Sequence of protein 1:
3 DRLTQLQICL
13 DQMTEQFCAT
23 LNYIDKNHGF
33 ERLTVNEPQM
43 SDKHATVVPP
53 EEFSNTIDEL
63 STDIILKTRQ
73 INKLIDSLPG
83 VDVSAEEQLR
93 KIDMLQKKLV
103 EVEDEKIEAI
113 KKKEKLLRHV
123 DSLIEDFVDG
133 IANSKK

These two protein chains interact to form a complex.

Contacts between the two chains:
Residue L35 in protein 1 is in contact with residue Q32 in protein 2 (closest heavy-atom distance 3.8 Å).
Residue N38 in protein 1 interacts with residue L52 in protein 2 (closest heavy-atom distance 3.3 Å).
Residue L35 in protein 1 contacts residue L31 in protein 2 (closest heavy-atom distance 3.4 Å).
Residue E39 in protein 1 is in contact with residue D33 in protein 2 (closest heavy-atom distance 4.2 Å).
Residue L35 in protein 1 contacts residue D33 in protein 2 (closest heavy-atom distance 3.5 Å).

Sequence of protein 2:
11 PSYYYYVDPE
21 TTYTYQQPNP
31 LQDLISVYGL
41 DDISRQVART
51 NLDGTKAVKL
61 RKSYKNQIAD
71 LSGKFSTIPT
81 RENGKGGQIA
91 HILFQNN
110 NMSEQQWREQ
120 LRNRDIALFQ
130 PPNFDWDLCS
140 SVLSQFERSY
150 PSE